Sequence of protein 2:
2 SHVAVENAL

Sequence of protein 1:
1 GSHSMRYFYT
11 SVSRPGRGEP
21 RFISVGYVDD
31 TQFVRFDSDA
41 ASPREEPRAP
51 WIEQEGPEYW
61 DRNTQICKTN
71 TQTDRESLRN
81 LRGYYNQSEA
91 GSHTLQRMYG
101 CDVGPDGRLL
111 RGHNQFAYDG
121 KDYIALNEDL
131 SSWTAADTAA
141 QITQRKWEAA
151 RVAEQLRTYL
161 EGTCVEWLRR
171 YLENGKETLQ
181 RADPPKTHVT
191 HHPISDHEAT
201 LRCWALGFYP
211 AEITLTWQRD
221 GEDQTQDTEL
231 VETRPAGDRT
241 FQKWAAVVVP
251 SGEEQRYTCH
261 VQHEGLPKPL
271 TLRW

Interface contacts:
Residue E76 in protein 1 contacts residue A9 in protein 2 (closest heavy-atom distance 3.4 Å).
Residue F116 in protein 1 is in contact with residue L10 in protein 2 (closest heavy-atom distance 3.8 Å).
Residue Y159 in protein 1 contacts residue S2 in protein 2 (closest heavy-atom distance 2.8 Å).
Residue R97 in protein 1 contacts residue V4 in protein 2 (closest heavy-atom distance 3.7 Å).
Residue Y159 in protein 1 contacts residue V4 in protein 2 (closest heavy-atom distance 3.6 Å).
Residue V34 in protein 1 is in contact with residue H3 in protein 2 (closest heavy-atom distance 4.8 Å).
Residue V152 in protein 1 contacts residue N8 in protein 2 (closest heavy-atom distance 3.5 Å).
Residue T163 in protein 1 interacts with residue S2 in protein 2 (closest heavy-atom distance 4.5 Å).
Residue Y7 in protein 1 interacts with residue S2 in protein 2 (closest heavy-atom distance 2.7 Å).
Residue F33 in protein 1 is in contact with residue S2 in protein 2 (closest heavy-atom distance 4.8 Å).
Residue S77 in protein 1 contacts residue L10 in protein 2 (closest heavy-atom distance 2.9 Å).
Residue N80 in protein 1 contacts residue A9 in protein 2 (closest heavy-atom distance 4.2 Å).
Residue V152 in protein 1 interacts with residue V6 in protein 2 (closest heavy-atom distance 4.3 Å).
Residue W167 in protein 1 interacts with residue S2 in protein 2 (closest heavy-atom distance 3.8 Å).
Residue Q155 in protein 1 is in contact with residue N8 in protein 2 (closest heavy-atom distance 4.5 Å).
Residue N70 in protein 1 contacts residue V4 in protein 2 (closest heavy-atom distance 4.7 Å).
Residue R62 in protein 1 contacts residue A5 in protein 2 (closest heavy-atom distance 4.3 Å).
Residue Q155 in protein 1 interacts with residue V6 in protein 2 (closest heavy-atom distance 3.6 Å).
Residue S77 in protein 1 interacts with residue N8 in protein 2 (closest heavy-atom distance 4.8 Å).
Residue T73 in protein 1 contacts residue E7 in protein 2 (closest heavy-atom distance 3.7 Å).
Residue K146 in protein 1 contacts residue A9 in protein 2 (closest heavy-atom distance 3.2 Å).
Residue L156 in protein 1 contacts residue V4 in protein 2 (closest heavy-atom distance 4.2 Å).
Residue N80 in protein 1 is in contact with residue L10 in protein 2 (closest heavy-atom distance 2.8 Å).
Residue K146 in protein 1 interacts with residue L10 in protein 2 (closest heavy-atom distance 2.8 Å).
Residue Y171 in protein 1 interacts with residue S2 in protein 2 (closest heavy-atom distance 2.7 Å).
Residue Y9 in protein 1 is in contact with residue H3 in protein 2 (closest heavy-atom distance 2.7 Å).
Residue L95 in protein 1 is in contact with residue L10 in protein 2 (closest heavy-atom distance 3.8 Å).
Residue T73 in protein 1 is in contact with residue N8 in protein 2 (closest heavy-atom distance 4.0 Å).
Residue W147 in protein 1 contacts residue L10 in protein 2 (closest heavy-atom distance 3.6 Å).
Residue W147 in protein 1 contacts residue A9 in protein 2 (closest heavy-atom distance 3.1 Å).
Residue T143 in protein 1 contacts residue L10 in protein 2 (closest heavy-atom distance 2.7 Å).
Residue Y59 in protein 1 interacts with residue S2 in protein 2 (closest heavy-atom distance 3.8 Å).
Residue E45 in protein 1 interacts with residue H3 in protein 2 (closest heavy-atom distance 2.7 Å).
Residue S24 in protein 1 interacts with residue H3 in protein 2 (closest heavy-atom distance 3.3 Å).
Residue N63 in protein 1 is in contact with residue S2 in protein 2 (closest heavy-atom distance 2.9 Å).
Residue I66 in protein 1 interacts with residue A5 in protein 2 (closest heavy-atom distance 4.4 Å).
Residue T69 in protein 1 is in contact with residue E7 in protein 2 (closest heavy-atom distance 3.8 Å).
Residue T73 in protein 1 contacts residue A9 in protein 2 (closest heavy-atom distance 3.7 Å).
Residue L156 in protein 1 contacts residue V6 in protein 2 (closest heavy-atom distance 3.8 Å).
Residue S77 in protein 1 contacts residue A9 in protein 2 (closest heavy-atom distance 3.4 Å).
Residue W147 in protein 1 interacts with residue N8 in protein 2 (closest heavy-atom distance 3.7 Å).
Residue C67 in protein 1 interacts with residue H3 in protein 2 (closest heavy-atom distance 3.6 Å).
Residue N70 in protein 1 is in contact with residue H3 in protein 2 (closest heavy-atom distance 4.7 Å).
Residue I66 in protein 1 contacts residue V4 in protein 2 (closest heavy-atom distance 3.6 Å).
Residue Y123 in protein 1 contacts residue L10 in protein 2 (closest heavy-atom distance 3.8 Å).
Residue A150 in protein 1 is in contact with residue N8 in protein 2 (closest heavy-atom distance 4.1 Å).
Residue Y99 in protein 1 contacts residue V4 in protein 2 (closest heavy-atom distance 3.0 Å).
Residue I66 in protein 1 interacts with residue H3 in protein 2 (closest heavy-atom distance 3.5 Å).
Residue Y9 in protein 1 interacts with residue V4 in protein 2 (closest heavy-atom distance 4.8 Å).
Residue Y159 in protein 1 contacts residue H3 in protein 2 (closest heavy-atom distance 3.9 Å).
Residue N63 in protein 1 contacts residue H3 in protein 2 (closest heavy-atom distance 3.2 Å).
Residue Y7 in protein 1 contacts residue H3 in protein 2 (closest heavy-atom distance 3.3 Å).
Residue L81 in protein 1 interacts with residue L10 in protein 2 (closest heavy-atom distance 4.0 Å).
Residue Y99 in protein 1 interacts with residue H3 in protein 2 (closest heavy-atom distance 3.4 Å).
Residue R97 in protein 1 interacts with residue V6 in protein 2 (closest heavy-atom distance 4.8 Å).
Residue M5 in protein 1 is in contact with residue S2 in protein 2 (closest heavy-atom distance 4.4 Å).
Residue Y84 in protein 1 is in contact with residue L10 in protein 2 (closest heavy-atom distance 2.8 Å).

This data describes a binding interaction between two proteins.